Interface contacts:
Residue G251 in protein 1 contacts residue L105 in protein 2 (closest heavy-atom distance 4.7 Å).
Residue D252 in protein 1 is in contact with residue K109 in protein 2 (closest heavy-atom distance 3.3 Å).
Residue T260 in protein 1 contacts residue A108 in protein 2 (closest heavy-atom distance 4.3 Å).
Residue E267 in protein 1 is in contact with residue R104 in protein 2 (closest heavy-atom distance 3.5 Å).
Residue L257 in protein 1 is in contact with residue M101 in protein 2 (closest heavy-atom distance 4.3 Å).
Residue T260 in protein 1 is in contact with residue M101 in protein 2 (closest heavy-atom distance 4.7 Å).
Residue T260 in protein 1 interacts with residue L105 in protein 2 (closest heavy-atom distance 4.1 Å).
Residue D253 in protein 1 interacts with residue K109 in protein 2 (closest heavy-atom distance 3.8 Å).
Residue R255 in protein 1 interacts with residue K109 in protein 2 (closest heavy-atom distance 2.8 Å).
Residue I264 in protein 1 interacts with residue R104 in protein 2 (closest heavy-atom distance 3.3 Å).
Residue A256 in protein 1 contacts residue K109 in protein 2 (closest heavy-atom distance 3.9 Å).
Residue D263 in protein 1 contacts residue R104 in protein 2 (closest heavy-atom distance 4.2 Å).
Residue E259 in protein 1 interacts with residue A108 in protein 2 (closest heavy-atom distance 4.5 Å).
Residue R255 in protein 1 contacts residue A108 in protein 2 (closest heavy-atom distance 2.9 Å).
Residue L257 in protein 1 contacts residue L105 in protein 2 (closest heavy-atom distance 4.1 Å).
Residue I261 in protein 1 contacts residue M101 in protein 2 (closest heavy-atom distance 4.4 Å).
Residue R255 in protein 1 contacts residue A110 in protein 2 (closest heavy-atom distance 4.8 Å).
Residue A256 in protein 1 interacts with residue A108 in protein 2 (closest heavy-atom distance 3.7 Å).
Residue T260 in protein 1 is in contact with residue R104 in protein 2 (closest heavy-atom distance 3.5 Å).
Residue A256 in protein 1 is in contact with residue L105 in protein 2 (closest heavy-atom distance 4.0 Å).

The following describes two proteins that form a bound complex.

Sequence of protein 2:
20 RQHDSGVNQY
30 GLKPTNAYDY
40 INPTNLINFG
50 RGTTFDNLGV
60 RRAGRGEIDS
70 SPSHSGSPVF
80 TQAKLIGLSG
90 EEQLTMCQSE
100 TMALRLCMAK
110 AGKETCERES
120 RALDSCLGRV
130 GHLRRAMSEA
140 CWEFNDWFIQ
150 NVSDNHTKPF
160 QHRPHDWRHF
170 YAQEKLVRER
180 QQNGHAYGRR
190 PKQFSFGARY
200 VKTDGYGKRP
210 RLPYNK

Sequence of protein 1:
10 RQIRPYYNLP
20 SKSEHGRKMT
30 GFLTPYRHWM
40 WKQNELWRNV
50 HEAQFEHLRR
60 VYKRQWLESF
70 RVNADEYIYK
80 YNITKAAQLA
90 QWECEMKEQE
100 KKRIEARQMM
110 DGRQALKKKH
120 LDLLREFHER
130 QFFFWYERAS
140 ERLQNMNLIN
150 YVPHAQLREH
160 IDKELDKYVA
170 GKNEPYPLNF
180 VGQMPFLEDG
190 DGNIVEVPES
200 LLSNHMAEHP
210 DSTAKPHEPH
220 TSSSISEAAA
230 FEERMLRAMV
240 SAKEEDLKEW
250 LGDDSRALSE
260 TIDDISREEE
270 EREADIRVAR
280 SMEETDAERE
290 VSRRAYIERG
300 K